Sequence of the first protein:
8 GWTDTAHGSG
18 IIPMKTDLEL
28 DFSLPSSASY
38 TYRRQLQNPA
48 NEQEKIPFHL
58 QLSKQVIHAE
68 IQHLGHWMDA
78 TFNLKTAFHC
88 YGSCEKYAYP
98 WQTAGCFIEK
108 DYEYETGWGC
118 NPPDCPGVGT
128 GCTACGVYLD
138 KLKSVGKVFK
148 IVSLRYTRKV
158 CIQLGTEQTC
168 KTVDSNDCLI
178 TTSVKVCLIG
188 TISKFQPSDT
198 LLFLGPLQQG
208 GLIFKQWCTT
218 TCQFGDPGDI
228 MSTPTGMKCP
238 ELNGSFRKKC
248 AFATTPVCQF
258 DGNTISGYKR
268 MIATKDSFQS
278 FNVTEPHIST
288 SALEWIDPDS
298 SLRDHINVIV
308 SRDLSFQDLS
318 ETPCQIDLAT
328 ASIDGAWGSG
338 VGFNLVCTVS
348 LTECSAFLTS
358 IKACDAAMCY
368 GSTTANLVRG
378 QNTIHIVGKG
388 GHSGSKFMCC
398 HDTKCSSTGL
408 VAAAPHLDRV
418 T

Sequence of the second protein:
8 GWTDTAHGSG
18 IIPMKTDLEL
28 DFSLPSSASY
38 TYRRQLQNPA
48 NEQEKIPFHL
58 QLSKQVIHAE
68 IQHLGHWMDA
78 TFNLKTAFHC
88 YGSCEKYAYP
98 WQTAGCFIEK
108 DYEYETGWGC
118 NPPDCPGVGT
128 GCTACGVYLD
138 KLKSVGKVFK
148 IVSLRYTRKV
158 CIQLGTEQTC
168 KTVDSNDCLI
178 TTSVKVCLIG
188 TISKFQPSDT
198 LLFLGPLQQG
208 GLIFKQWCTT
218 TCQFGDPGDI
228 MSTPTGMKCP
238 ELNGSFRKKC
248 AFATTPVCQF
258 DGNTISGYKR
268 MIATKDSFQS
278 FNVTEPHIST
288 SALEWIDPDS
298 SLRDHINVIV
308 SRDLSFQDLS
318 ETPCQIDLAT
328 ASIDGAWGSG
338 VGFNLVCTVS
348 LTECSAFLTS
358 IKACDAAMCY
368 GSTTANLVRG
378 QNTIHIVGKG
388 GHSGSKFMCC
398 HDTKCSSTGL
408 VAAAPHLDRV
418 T

Contacts between the two chains:
Residue Q276 in the second protein contacts residue V149 in the first protein (closest heavy-atom distance 3.1 Å).
Residue A248 in the second protein is in contact with residue Y111 in the first protein (closest heavy-atom distance 3.5 Å).
Residue D258 in the second protein interacts with residue S242 in the first protein (closest heavy-atom distance 3.0 Å).
Residue D273 in the second protein interacts with residue H413 in the first protein (closest heavy-atom distance 2.7 Å).
Residue F29 in the second protein interacts with residue H14 in the first protein (closest heavy-atom distance 3.2 Å).
Residue Q213 in the second protein contacts residue Q213 in the first protein (closest heavy-atom distance 3.4 Å).
Residue D24 in the second protein contacts residue I19 in the first protein (closest heavy-atom distance 3.1 Å).
Residue D273 in the second protein interacts with residue P412 in the first protein (closest heavy-atom distance 3.4 Å).
Residue R267 in the second protein is in contact with residue E238 in the first protein (closest heavy-atom distance 2.8 Å).
Residue S30 in the second protein interacts with residue H14 in the first protein (closest heavy-atom distance 2.8 Å).
Residue A35 in the second protein is in contact with residue T12 in the first protein (closest heavy-atom distance 3.4 Å).
Residue T188 in the second protein contacts residue N173 in the first protein (closest heavy-atom distance 3.3 Å).
Residue S297 in the second protein contacts residue T370 in the first protein (closest heavy-atom distance 3.4 Å).
Residue Q276 in the second protein contacts residue G337 in the first protein (closest heavy-atom distance 3.4 Å).
Residue R267 in the second protein is in contact with residue T217 in the first protein (closest heavy-atom distance 2.9 Å).
Residue F275 in the second protein contacts residue V338 in the first protein (closest heavy-atom distance 3.0 Å).
Residue S297 in the second protein is in contact with residue T371 in the first protein (closest heavy-atom distance 3.2 Å).
Residue P295 in the second protein interacts with residue T371 in the first protein (closest heavy-atom distance 2.8 Å).
Residue K61 in the second protein is in contact with residue N373 in the first protein (closest heavy-atom distance 2.8 Å).
Residue S297 in the second protein contacts residue S357 in the first protein (closest heavy-atom distance 2.7 Å).
Residue S277 in the second protein is in contact with residue K386 in the first protein (closest heavy-atom distance 2.8 Å).
Residue R244 in the second protein contacts residue Y109 in the first protein (closest heavy-atom distance 3.2 Å).
Residue R267 in the second protein contacts residue T218 in the first protein (closest heavy-atom distance 3.2 Å).
Residue D273 in the second protein is in contact with residue S336 in the first protein (closest heavy-atom distance 2.5 Å).
Residue T271 in the second protein interacts with residue H413 in the first protein (closest heavy-atom distance 3.2 Å).
Residue K272 in the second protein interacts with residue H413 in the first protein (closest heavy-atom distance 3.4 Å).
Residue R267 in the second protein interacts with residue V417 in the first protein (closest heavy-atom distance 3.2 Å).
Residue Q213 in the second protein contacts residue K212 in the first protein (closest heavy-atom distance 3.3 Å).
Residue Q256 in the second protein contacts residue K107 in the first protein (closest heavy-atom distance 3.2 Å).
Residue S277 in the second protein contacts residue G337 in the first protein (closest heavy-atom distance 3.0 Å).
Residue R41 in the second protein interacts with residue Q314 in the first protein (closest heavy-atom distance 2.8 Å).
Residue Q276 in the second protein is in contact with residue S195 in the first protein (closest heavy-atom distance 3.2 Å).
Residue S274 in the second protein contacts residue K147 in the first protein (closest heavy-atom distance 3.3 Å).
Residue D273 in the second protein interacts with residue Q69 in the first protein (closest heavy-atom distance 2.8 Å).
Residue Y39 in the second protein contacts residue Q314 in the first protein (closest heavy-atom distance 2.5 Å).
Residue P295 in the second protein is in contact with residue T370 in the first protein (closest heavy-atom distance 3.4 Å).
Residue R41 in the second protein contacts residue I19 in the first protein (closest heavy-atom distance 3.5 Å).
Residue A270 in the second protein interacts with residue D415 in the first protein (closest heavy-atom distance 3.1 Å).
Residue F275 in the second protein contacts residue G337 in the first protein (closest heavy-atom distance 2.9 Å).
Residue S34 in the second protein is in contact with residue T371 in the first protein (closest heavy-atom distance 2.5 Å).
Residue D28 in the second protein contacts residue G15 in the first protein (closest heavy-atom distance 3.2 Å).
Residue K272 in the second protein is in contact with residue V338 in the first protein (closest heavy-atom distance 3.3 Å).
Residue E26 in the second protein contacts residue I18 in the first protein (closest heavy-atom distance 2.9 Å).
Residue R300 in the second protein interacts with residue T12 in the first protein (closest heavy-atom distance 3.0 Å).
Residue S298 in the second protein contacts residue S369 in the first protein (closest heavy-atom distance 3.2 Å).
Residue S277 in the second protein interacts with residue V338 in the first protein (closest heavy-atom distance 2.7 Å).
Residue S297 in the second protein is in contact with residue S369 in the first protein (closest heavy-atom distance 2.7 Å).
Residue R244 in the second protein contacts residue E112 in the first protein (closest heavy-atom distance 2.9 Å).
Residue Q276 in the second protein is in contact with residue K386 in the first protein (closest heavy-atom distance 3.0 Å).
Residue S30 in the second protein contacts residue A13 in the first protein (closest heavy-atom distance 3.4 Å).
Residue F249 in the second protein interacts with residue V125 in the first protein (closest heavy-atom distance 3.3 Å).
Residue K246 in the second protein contacts residue E112 in the first protein (closest heavy-atom distance 2.9 Å).
Residue E26 in the second protein contacts residue G17 in the first protein (closest heavy-atom distance 3.3 Å).
Residue L27 in the second protein contacts residue S16 in the first protein (closest heavy-atom distance 3.4 Å).
Residue K246 in the second protein contacts residue E110 in the first protein (closest heavy-atom distance 2.6 Å).
Residue R300 in the second protein is in contact with residue H14 in the first protein (closest heavy-atom distance 3.1 Å).
Residue S30 in the second protein contacts residue N173 in the first protein (closest heavy-atom distance 2.7 Å).
Residue S30 in the second protein is in contact with residue T12 in the first protein (closest heavy-atom distance 3.2 Å).
Residue N279 in the second protein interacts with residue V384 in the first protein (closest heavy-atom distance 3.2 Å).
Residue D28 in the second protein is in contact with residue S16 in the first protein (closest heavy-atom distance 3.0 Å).

The following describes two proteins that form a bound complex.